Residue-level contacts at the interface:
Residue Q117 in chain A interacts with residue L13 in chain B (closest heavy-atom distance 2.7 Å).
Residue Q117 in chain A interacts with residue E14 in chain B (closest heavy-atom distance 3.5 Å).
Residue Q117 in chain A contacts residue A16 in chain B (closest heavy-atom distance 4.2 Å).

Sequence of chain A:
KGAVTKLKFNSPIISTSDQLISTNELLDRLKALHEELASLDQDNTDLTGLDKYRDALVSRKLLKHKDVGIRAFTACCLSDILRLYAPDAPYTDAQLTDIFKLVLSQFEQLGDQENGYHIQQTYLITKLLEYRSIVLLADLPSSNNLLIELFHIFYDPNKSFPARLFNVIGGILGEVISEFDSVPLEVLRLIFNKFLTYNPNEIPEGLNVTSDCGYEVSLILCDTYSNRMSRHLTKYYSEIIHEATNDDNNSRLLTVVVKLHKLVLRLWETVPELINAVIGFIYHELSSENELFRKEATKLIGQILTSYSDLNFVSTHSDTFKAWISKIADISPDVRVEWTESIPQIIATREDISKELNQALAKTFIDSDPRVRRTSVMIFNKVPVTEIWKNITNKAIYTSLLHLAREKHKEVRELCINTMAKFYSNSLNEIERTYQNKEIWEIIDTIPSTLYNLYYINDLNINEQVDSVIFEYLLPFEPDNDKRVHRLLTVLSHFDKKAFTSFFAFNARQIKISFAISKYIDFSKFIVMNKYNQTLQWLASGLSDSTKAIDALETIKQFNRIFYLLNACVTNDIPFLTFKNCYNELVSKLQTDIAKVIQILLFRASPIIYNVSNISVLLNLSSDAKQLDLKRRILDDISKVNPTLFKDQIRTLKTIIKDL

The following describes two proteins that form a bound complex.

Sequence of chain B:
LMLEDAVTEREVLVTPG